Sequence of chain A:
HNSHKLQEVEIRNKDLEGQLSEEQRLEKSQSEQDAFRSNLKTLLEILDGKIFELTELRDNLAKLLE

Interface contacts:
Residue L58 in chain A interacts with residue L51 in chain B (closest heavy-atom distance 4.7 Å).
Residue L51 in chain A contacts residue L61 in chain B (closest heavy-atom distance 4.8 Å).
Residue D52 in chain A is in contact with residue R62 in chain B (closest heavy-atom distance 2.9 Å).
Residue L65 in chain A is in contact with residue L44 in chain B (closest heavy-atom distance 4.8 Å).
Residue I55 in chain A contacts residue I55 in chain B (closest heavy-atom distance 4.7 Å).
Residue R62 in chain A interacts with residue D52 in chain B (closest heavy-atom distance 2.9 Å).
Residue E70 in chain A contacts residue R41 in chain B (closest heavy-atom distance 5.0 Å).
Residue L69 in chain A interacts with residue L48 in chain B (closest heavy-atom distance 3.8 Å).
Residue L48 in chain A is in contact with residue L65 in chain B (closest heavy-atom distance 4.0 Å).
Residue I55 in chain A contacts residue R62 in chain B (closest heavy-atom distance 3.8 Å).
Residue L58 in chain A interacts with residue L58 in chain B (closest heavy-atom distance 3.8 Å).
Residue L47 in chain A is in contact with residue L65 in chain B (closest heavy-atom distance 4.0 Å).
Residue R62 in chain A contacts residue L48 in chain B (closest heavy-atom distance 3.6 Å).
Residue L51 in chain A contacts residue L65 in chain B (closest heavy-atom distance 4.6 Å).
Residue L48 in chain A is in contact with residue A66 in chain B (closest heavy-atom distance 3.7 Å).
Residue L65 in chain A interacts with residue L51 in chain B (closest heavy-atom distance 4.3 Å).
Residue T59 in chain A is in contact with residue I55 in chain B (closest heavy-atom distance 3.7 Å).
Residue L65 in chain A contacts residue L48 in chain B (closest heavy-atom distance 3.9 Å).
Residue R62 in chain A interacts with residue L51 in chain B (closest heavy-atom distance 3.9 Å).
Residue L51 in chain A contacts residue R62 in chain B (closest heavy-atom distance 3.8 Å).
Residue L61 in chain A contacts residue L51 in chain B (closest heavy-atom distance 3.8 Å).
Residue R41 in chain A is in contact with residue L68 in chain B (closest heavy-atom distance 3.8 Å).
Residue I55 in chain A is in contact with residue T59 in chain B (closest heavy-atom distance 3.8 Å).
Residue K45 in chain A is in contact with residue L69 in chain B (closest heavy-atom distance 3.8 Å).
Residue L44 in chain A is in contact with residue L69 in chain B (closest heavy-atom distance 3.7 Å).
Residue K45 in chain A is in contact with residue E70 in chain B (closest heavy-atom distance 3.3 Å).
Residue L69 in chain A is in contact with residue L44 in chain B (closest heavy-atom distance 3.8 Å).
Residue L65 in chain A contacts residue L47 in chain B (closest heavy-atom distance 4.9 Å).
Residue L48 in chain A contacts residue R62 in chain B (closest heavy-atom distance 3.8 Å).
Residue I55 in chain A contacts residue L58 in chain B (closest heavy-atom distance 3.6 Å).
Residue L48 in chain A interacts with residue E70 in chain B (closest heavy-atom distance 4.3 Å).
Residue L44 in chain A is in contact with residue L65 in chain B (closest heavy-atom distance 4.8 Å).
Residue L69 in chain A contacts residue K45 in chain B (closest heavy-atom distance 3.5 Å).
Residue R41 in chain A is in contact with residue E70 in chain B (closest heavy-atom distance 4.8 Å).
Residue L58 in chain A is in contact with residue I55 in chain B (closest heavy-atom distance 3.6 Å).
Residue R41 in chain A contacts residue L69 in chain B (closest heavy-atom distance 4.1 Å).
Residue L48 in chain A contacts residue L69 in chain B (closest heavy-atom distance 4.1 Å).
Residue A66 in chain A interacts with residue L48 in chain B (closest heavy-atom distance 3.7 Å).
Residue R62 in chain A is in contact with residue I55 in chain B (closest heavy-atom distance 3.6 Å).
Residue L69 in chain A contacts residue R41 in chain B (closest heavy-atom distance 4.3 Å).

The following describes two proteins that form a bound complex.

Sequence of chain B:
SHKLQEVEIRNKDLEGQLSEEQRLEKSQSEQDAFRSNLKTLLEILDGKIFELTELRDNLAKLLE